Interface contacts:
Residue I161 in chain B contacts residue Y25 in chain A (closest heavy-atom distance 3.6 Å).
Residue Y235 in chain B is in contact with residue V39 in chain A (closest heavy-atom distance 3.1 Å).
Residue H275 in chain B contacts residue S35 in chain A (closest heavy-atom distance 3.8 Å).
Residue Y210 in chain B interacts with residue F14 in chain A (closest heavy-atom distance 3.5 Å).
Residue S157 in chain B contacts residue F18 in chain A (closest heavy-atom distance 3.4 Å).
Residue Y279 in chain B interacts with residue I38 in chain A (closest heavy-atom distance 3.7 Å).
Residue P188 in chain B is in contact with residue R17 in chain A (closest heavy-atom distance 3.8 Å).
Residue E233 in chain B contacts residue R31 in chain A (closest heavy-atom distance 2.6 Å).
Residue E216 in chain B contacts residue F14 in chain A (closest heavy-atom distance 3.7 Å).
Residue F158 in chain B contacts residue Y25 in chain A (closest heavy-atom distance 3.4 Å).
Residue T230 in chain B contacts residue R31 in chain A (closest heavy-atom distance 3.8 Å).
Residue Y279 in chain B contacts residue E40 in chain A (closest heavy-atom distance 2.7 Å).
Residue W297 in chain B contacts residue P36 in chain A (closest heavy-atom distance 3.8 Å).
Residue P212 in chain B is in contact with residue E24 in chain A (closest heavy-atom distance 3.7 Å).
Residue R162 in chain B contacts residue Y25 in chain A (closest heavy-atom distance 3.3 Å).
Residue L189 in chain B is in contact with residue F10 in chain A (closest heavy-atom distance 3.4 Å).
Residue L248 in chain B contacts residue W42 in chain A (closest heavy-atom distance 3.6 Å).
Residue W297 in chain B interacts with residue E34 in chain A (closest heavy-atom distance 3.5 Å).
Residue K249 in chain B contacts residue W42 in chain A (closest heavy-atom distance 3.4 Å).
Residue K245 in chain B is in contact with residue V39 in chain A (closest heavy-atom distance 3.6 Å).
Residue L292 in chain B interacts with residue P36 in chain A (closest heavy-atom distance 3.7 Å).
Residue N156 in chain B interacts with residue Y28 in chain A (closest heavy-atom distance 3.1 Å).
Residue G290 in chain B interacts with residue V39 in chain A (closest heavy-atom distance 2.7 Å).
Residue P212 in chain B interacts with residue F14 in chain A (closest heavy-atom distance 3.4 Å).
Residue G290 in chain B interacts with residue I38 in chain A (closest heavy-atom distance 3.5 Å).
Residue G290 in chain B interacts with residue P37 in chain A (closest heavy-atom distance 3.7 Å).
Residue Y210 in chain B interacts with residue F18 in chain A (closest heavy-atom distance 3.8 Å).
Residue L254 in chain B interacts with residue W42 in chain A (closest heavy-atom distance 3.5 Å).
Residue W297 in chain B is in contact with residue P37 in chain A (closest heavy-atom distance 3.6 Å).
Residue K294 in chain B is in contact with residue P36 in chain A (closest heavy-atom distance 3.4 Å).
Residue P288 in chain B contacts residue W42 in chain A (closest heavy-atom distance 2.9 Å).
Residue F158 in chain B interacts with residue F18 in chain A (closest heavy-atom distance 3.6 Å).
Residue Y210 in chain B interacts with residue D22 in chain A (closest heavy-atom distance 3.2 Å).
Residue L189 in chain B interacts with residue R17 in chain A (closest heavy-atom distance 3.3 Å).
Residue L254 in chain B interacts with residue V39 in chain A (closest heavy-atom distance 3.7 Å).
Residue K294 in chain B contacts residue E34 in chain A (closest heavy-atom distance 3.7 Å).
Residue K249 in chain B is in contact with residue E41 in chain A (closest heavy-atom distance 3.7 Å).
Residue E159 in chain B is in contact with residue Y28 in chain A (closest heavy-atom distance 2.5 Å).
Residue P288 in chain B contacts residue E41 in chain A (closest heavy-atom distance 3.2 Å).
Residue Y130 in chain B interacts with residue T3 in chain A (closest heavy-atom distance 3.6 Å).
Residue L189 in chain B is in contact with residue E11 in chain A (closest heavy-atom distance 3.5 Å).
Residue Y130 in chain B is in contact with residue A6 in chain A (closest heavy-atom distance 3.7 Å).
Residue Y235 in chain B is in contact with residue P37 in chain A (closest heavy-atom distance 3.4 Å).
Residue V285 in chain B is in contact with residue E40 in chain A (closest heavy-atom distance 3.5 Å).
Residue P288 in chain B interacts with residue N43 in chain A (closest heavy-atom distance 3.8 Å).
Residue L289 in chain B contacts residue V39 in chain A (closest heavy-atom distance 3.4 Å).
Residue L289 in chain B interacts with residue W42 in chain A (closest heavy-atom distance 3.6 Å).
Residue R286 in chain B contacts residue E40 in chain A (closest heavy-atom distance 3.3 Å).
Residue H275 in chain B contacts residue I38 in chain A (closest heavy-atom distance 3.6 Å).
Residue H275 in chain B is in contact with residue P36 in chain A (closest heavy-atom distance 3.5 Å).
Residue T291 in chain B is in contact with residue P37 in chain A (closest heavy-atom distance 2.8 Å).
Residue R286 in chain B is in contact with residue E41 in chain A (closest heavy-atom distance 2.9 Å).
Residue I161 in chain B interacts with residue F18 in chain A (closest heavy-atom distance 3.4 Å).
Residue G290 in chain B is in contact with residue W42 in chain A (closest heavy-atom distance 3.5 Å).
Residue L232 in chain B contacts residue E34 in chain A (closest heavy-atom distance 3.7 Å).
Residue S301 in chain B interacts with residue E34 in chain A (closest heavy-atom distance 3.3 Å).
Residue F158 in chain B contacts residue Y28 in chain A (closest heavy-atom distance 3.8 Å).
Residue E216 in chain B interacts with residue M13 in chain A (closest heavy-atom distance 3.5 Å).
Residue L213 in chain B contacts residue F14 in chain A (closest heavy-atom distance 3.8 Å).
Residue Y187 in chain B contacts residue R17 in chain A (closest heavy-atom distance 2.3 Å).

Sequence of chain B:
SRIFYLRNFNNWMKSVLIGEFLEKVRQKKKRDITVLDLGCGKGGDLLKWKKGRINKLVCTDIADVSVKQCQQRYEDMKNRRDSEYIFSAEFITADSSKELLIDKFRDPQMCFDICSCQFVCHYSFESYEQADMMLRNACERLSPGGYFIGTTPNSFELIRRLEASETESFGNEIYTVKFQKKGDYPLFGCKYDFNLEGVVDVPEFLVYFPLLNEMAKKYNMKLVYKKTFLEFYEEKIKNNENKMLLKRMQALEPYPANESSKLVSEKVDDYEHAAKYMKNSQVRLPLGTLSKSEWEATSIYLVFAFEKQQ

Sequence of chain A:
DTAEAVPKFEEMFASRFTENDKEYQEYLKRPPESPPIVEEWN

These two protein chains interact to form a complex.